Sequence of protein 1:
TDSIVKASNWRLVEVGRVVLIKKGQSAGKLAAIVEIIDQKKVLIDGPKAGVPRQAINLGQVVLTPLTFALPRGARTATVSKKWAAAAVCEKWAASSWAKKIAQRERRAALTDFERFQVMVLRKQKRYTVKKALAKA

Residue-level contacts at the interface:
Residue V72 in protein 2 is in contact with residue L45 in protein 1 (closest heavy-atom distance 3.8 Å).
Residue R95 in protein 2 interacts with residue E37 in protein 1 (closest heavy-atom distance 3.8 Å).
Residue R155 in protein 2 contacts residue V64 in protein 1 (closest heavy-atom distance 4.3 Å).
Residue Y172 in protein 2 interacts with residue R13 in protein 1 (closest heavy-atom distance 3.5 Å).
Residue Y172 in protein 2 is in contact with residue V64 in protein 1 (closest heavy-atom distance 3.7 Å).
Residue F143 in protein 2 contacts residue I38 in protein 1 (closest heavy-atom distance 4.8 Å).
Residue P151 in protein 2 is in contact with residue W12 in protein 1 (closest heavy-atom distance 3.4 Å).
Residue F150 in protein 2 interacts with residue V15 in protein 1 (closest heavy-atom distance 3.0 Å).
Residue P153 in protein 2 contacts residue W12 in protein 1 (closest heavy-atom distance 4.1 Å).
Residue F171 in protein 2 interacts with residue R13 in protein 1 (closest heavy-atom distance 3.4 Å).
Residue L148 in protein 2 interacts with residue I38 in protein 1 (closest heavy-atom distance 3.7 Å).
Residue R95 in protein 2 interacts with residue I39 in protein 1 (closest heavy-atom distance 3.6 Å).
Residue F150 in protein 2 interacts with residue L14 in protein 1 (closest heavy-atom distance 3.7 Å).
Residue L148 in protein 2 contacts residue E16 in protein 1 (closest heavy-atom distance 4.3 Å).
Residue Y172 in protein 2 contacts residue N11 in protein 1 (closest heavy-atom distance 4.3 Å).
Residue P151 in protein 2 interacts with residue V15 in protein 1 (closest heavy-atom distance 4.7 Å).
Residue L152 in protein 2 interacts with residue R13 in protein 1 (closest heavy-atom distance 3.8 Å).
Residue T70 in protein 2 interacts with residue R55 in protein 1 (closest heavy-atom distance 3.6 Å).
Residue K71 in protein 2 contacts residue R55 in protein 1 (closest heavy-atom distance 4.9 Å).
Residue L148 in protein 2 contacts residue V15 in protein 1 (closest heavy-atom distance 2.8 Å).
Residue F150 in protein 2 contacts residue I38 in protein 1 (closest heavy-atom distance 4.7 Å).
Residue K71 in protein 2 contacts residue L45 in protein 1 (closest heavy-atom distance 4.7 Å).
Residue F150 in protein 2 is in contact with residue Q41 in protein 1 (closest heavy-atom distance 3.7 Å).
Residue F143 in protein 2 contacts residue D40 in protein 1 (closest heavy-atom distance 3.5 Å).
Residue F150 in protein 2 is in contact with residue R13 in protein 1 (closest heavy-atom distance 4.1 Å).
Residue P69 in protein 2 contacts residue R55 in protein 1 (closest heavy-atom distance 4.8 Å).
Residue T70 in protein 2 contacts residue L45 in protein 1 (closest heavy-atom distance 2.8 Å).
Residue L152 in protein 2 is in contact with residue W12 in protein 1 (closest heavy-atom distance 4.3 Å).
Residue R95 in protein 2 contacts residue I38 in protein 1 (closest heavy-atom distance 4.2 Å).
Residue K149 in protein 2 interacts with residue V15 in protein 1 (closest heavy-atom distance 3.2 Å).
Residue F143 in protein 2 contacts residue Q41 in protein 1 (closest heavy-atom distance 3.3 Å).
Residue V72 in protein 2 contacts residue I39 in protein 1 (closest heavy-atom distance 3.9 Å).
Residue K149 in protein 2 contacts residue E16 in protein 1 (closest heavy-atom distance 4.3 Å).
Residue F143 in protein 2 is in contact with residue I39 in protein 1 (closest heavy-atom distance 3.9 Å).
Residue P151 in protein 2 is in contact with residue R13 in protein 1 (closest heavy-atom distance 3.8 Å).
Residue Y172 in protein 2 interacts with residue W12 in protein 1 (closest heavy-atom distance 3.5 Å).
Residue V72 in protein 2 is in contact with residue E37 in protein 1 (closest heavy-atom distance 4.7 Å).
Residue K149 in protein 2 interacts with residue L14 in protein 1 (closest heavy-atom distance 4.3 Å).
Residue L152 in protein 2 interacts with residue L60 in protein 1 (closest heavy-atom distance 4.2 Å).
Residue K146 in protein 2 contacts residue R74 in protein 1 (closest heavy-atom distance 4.0 Å).
Residue P151 in protein 2 contacts residue L14 in protein 1 (closest heavy-atom distance 3.4 Å).
Residue Y172 in protein 2 is in contact with residue V63 in protein 1 (closest heavy-atom distance 3.7 Å).
Residue L152 in protein 2 is in contact with residue L65 in protein 1 (closest heavy-atom distance 4.2 Å).
Residue L152 in protein 2 is in contact with residue V15 in protein 1 (closest heavy-atom distance 3.6 Å).
Residue Y172 in protein 2 contacts residue L60 in protein 1 (closest heavy-atom distance 4.8 Å).
Residue Y172 in protein 2 interacts with residue L65 in protein 1 (closest heavy-atom distance 3.5 Å).

Sequence of protein 2:
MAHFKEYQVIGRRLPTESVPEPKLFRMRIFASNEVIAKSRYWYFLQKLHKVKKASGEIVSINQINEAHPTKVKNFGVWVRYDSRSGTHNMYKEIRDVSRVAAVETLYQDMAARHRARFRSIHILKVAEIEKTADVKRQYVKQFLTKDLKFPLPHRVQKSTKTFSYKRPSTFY

This data describes a binding interaction between two proteins.